Sequence of chain B:
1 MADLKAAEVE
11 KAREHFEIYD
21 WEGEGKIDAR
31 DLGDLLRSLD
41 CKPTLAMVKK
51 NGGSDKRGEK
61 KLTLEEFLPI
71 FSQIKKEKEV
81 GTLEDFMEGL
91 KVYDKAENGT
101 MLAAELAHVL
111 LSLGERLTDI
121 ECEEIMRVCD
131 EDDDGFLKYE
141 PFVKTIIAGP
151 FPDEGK

Sequence of chain A:
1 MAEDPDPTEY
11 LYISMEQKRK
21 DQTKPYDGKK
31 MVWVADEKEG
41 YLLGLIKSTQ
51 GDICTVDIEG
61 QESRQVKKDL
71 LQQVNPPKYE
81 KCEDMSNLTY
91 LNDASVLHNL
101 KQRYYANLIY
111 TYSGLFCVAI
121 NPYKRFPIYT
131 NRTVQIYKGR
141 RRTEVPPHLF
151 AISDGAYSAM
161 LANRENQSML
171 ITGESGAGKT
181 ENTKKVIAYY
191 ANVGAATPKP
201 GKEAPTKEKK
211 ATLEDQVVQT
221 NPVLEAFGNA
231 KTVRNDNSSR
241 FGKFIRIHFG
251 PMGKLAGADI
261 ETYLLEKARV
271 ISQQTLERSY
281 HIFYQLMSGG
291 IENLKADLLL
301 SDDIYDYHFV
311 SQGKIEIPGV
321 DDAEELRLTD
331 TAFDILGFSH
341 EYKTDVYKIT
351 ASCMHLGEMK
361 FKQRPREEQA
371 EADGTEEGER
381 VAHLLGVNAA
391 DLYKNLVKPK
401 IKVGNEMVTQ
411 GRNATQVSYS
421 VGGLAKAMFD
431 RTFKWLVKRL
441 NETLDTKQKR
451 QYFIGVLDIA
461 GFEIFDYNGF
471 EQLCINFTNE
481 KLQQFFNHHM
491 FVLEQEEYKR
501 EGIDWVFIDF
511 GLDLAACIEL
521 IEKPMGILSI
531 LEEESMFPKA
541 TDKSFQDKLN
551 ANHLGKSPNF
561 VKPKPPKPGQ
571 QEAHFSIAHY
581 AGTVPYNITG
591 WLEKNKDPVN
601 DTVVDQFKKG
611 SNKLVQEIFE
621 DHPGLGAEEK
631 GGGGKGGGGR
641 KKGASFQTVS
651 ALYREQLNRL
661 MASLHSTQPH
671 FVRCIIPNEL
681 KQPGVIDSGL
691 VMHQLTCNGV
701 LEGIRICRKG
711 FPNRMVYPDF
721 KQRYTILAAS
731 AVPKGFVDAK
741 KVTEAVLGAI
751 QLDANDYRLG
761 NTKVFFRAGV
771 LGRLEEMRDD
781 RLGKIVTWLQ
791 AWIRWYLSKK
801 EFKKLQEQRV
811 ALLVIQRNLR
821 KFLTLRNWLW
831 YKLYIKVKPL

Contacts between the two chains:
Residue D719 in chain A contacts residue Y93 in chain B (closest heavy-atom distance 3.4 Å).
Residue K202 in chain A contacts residue D55 in chain B (closest heavy-atom distance 3.0 Å).
Residue R164 in chain A contacts residue D134 in chain B (closest heavy-atom distance 3.2 Å).
Residue L805 in chain A interacts with residue D31 in chain B (closest heavy-atom distance 3.4 Å).
Residue R809 in chain A interacts with residue E17 in chain B (closest heavy-atom distance 3.1 Å).
Residue T206 in chain A interacts with residue D119 in chain B (closest heavy-atom distance 3.1 Å).
Residue D719 in chain A contacts residue E105 in chain B (closest heavy-atom distance 3.1 Å).
Residue Q722 in chain A is in contact with residue G89 in chain B (closest heavy-atom distance 3.4 Å).
Residue F802 in chain A contacts residue D31 in chain B (closest heavy-atom distance 3.1 Å).
Residue F802 in chain A contacts residue D34 in chain B (closest heavy-atom distance 3.2 Å).
Residue R140 in chain A contacts residue S112 in chain B (closest heavy-atom distance 3.3 Å).
Residue P718 in chain A interacts with residue D94 in chain B (closest heavy-atom distance 3.0 Å).
Residue T197 in chain A interacts with residue R127 in chain B (closest heavy-atom distance 3.4 Å).
Residue W792 in chain A contacts residue I147 in chain B (closest heavy-atom distance 3.5 Å).
Residue K734 in chain A interacts with residue K91 in chain B (closest heavy-atom distance 3.4 Å).
Residue K138 in chain A interacts with residue H108 in chain B (closest heavy-atom distance 3.1 Å).
Residue G201 in chain A contacts residue K56 in chain B (closest heavy-atom distance 3.3 Å).
Residue P251 in chain A interacts with residue D134 in chain B (closest heavy-atom distance 3.4 Å).
Residue P718 in chain A is in contact with residue Y93 in chain B (closest heavy-atom distance 3.5 Å).
Residue K799 in chain A interacts with residue P150 in chain B (closest heavy-atom distance 3.5 Å).
Residue K734 in chain A contacts residue D94 in chain B (closest heavy-atom distance 2.8 Å).
Residue R140 in chain A interacts with residue R116 in chain B (closest heavy-atom distance 3.5 Å).
Residue K734 in chain A interacts with residue V92 in chain B (closest heavy-atom distance 3.1 Å).
Residue G139 in chain A is in contact with residue S112 in chain B (closest heavy-atom distance 3.4 Å).
Residue Q790 in chain A contacts residue R116 in chain B (closest heavy-atom distance 3.4 Å).
Residue E801 in chain A is in contact with residue E124 in chain B (closest heavy-atom distance 3.4 Å).
Residue G201 in chain A contacts residue D55 in chain B (closest heavy-atom distance 3.1 Å).
Residue K721 in chain A contacts residue V92 in chain B (closest heavy-atom distance 3.4 Å).
Residue S798 in chain A interacts with residue D34 in chain B (closest heavy-atom distance 3.2 Å).
Residue F802 in chain A interacts with residue R30 in chain B (closest heavy-atom distance 3.4 Å).
Residue V716 in chain A interacts with residue E105 in chain B (closest heavy-atom distance 3.4 Å).
Residue D719 in chain A interacts with residue V109 in chain B (closest heavy-atom distance 3.0 Å).
Residue G201 in chain A interacts with residue R30 in chain B (closest heavy-atom distance 3.5 Å).
Residue R809 in chain A contacts residue W21 in chain B (closest heavy-atom distance 3.4 Å).
Residue V810 in chain A interacts with residue F151 in chain B (closest heavy-atom distance 3.3 Å).
Residue L805 in chain A interacts with residue Y19 in chain B (closest heavy-atom distance 3.3 Å).
Residue Q135 in chain A is in contact with residue L117 in chain B (closest heavy-atom distance 3.5 Å).
Residue R141 in chain A contacts residue S112 in chain B (closest heavy-atom distance 3.5 Å).
Residue D779 in chain A interacts with residue S112 in chain B (closest heavy-atom distance 2.7 Å).
Residue K804 in chain A is in contact with residue R30 in chain B (closest heavy-atom distance 3.2 Å).
Residue Q722 in chain A interacts with residue Y93 in chain B (closest heavy-atom distance 3.4 Å).
Residue E203 in chain A contacts residue D55 in chain B (closest heavy-atom distance 3.1 Å).
Residue L805 in chain A is in contact with residue I18 in chain B (closest heavy-atom distance 3.4 Å).
Residue P251 in chain A interacts with residue D132 in chain B (closest heavy-atom distance 3.4 Å).
Residue W795 in chain A interacts with residue Y19 in chain B (closest heavy-atom distance 3.3 Å).
Residue Q790 in chain A interacts with residue E121 in chain B (closest heavy-atom distance 3.3 Å).
Residue G735 in chain A interacts with residue D94 in chain B (closest heavy-atom distance 3.4 Å).
Residue Q790 in chain A is in contact with residue L113 in chain B (closest heavy-atom distance 3.2 Å).
Residue E807 in chain A interacts with residue P150 in chain B (closest heavy-atom distance 3.4 Å).
Residue R164 in chain A is in contact with residue D133 in chain B (closest heavy-atom distance 3.1 Å).
Residue R809 in chain A is in contact with residue D20 in chain B (closest heavy-atom distance 2.9 Å).
Residue Q808 in chain A is in contact with residue W21 in chain B (closest heavy-atom distance 3.2 Å).
Residue E203 in chain A contacts residue K56 in chain B (closest heavy-atom distance 3.4 Å).
Residue A196 in chain A contacts residue E123 in chain B (closest heavy-atom distance 3.2 Å).
Residue K804 in chain A contacts residue R57 in chain B (closest heavy-atom distance 3.4 Å).
Residue L812 in chain A contacts residue W21 in chain B (closest heavy-atom distance 3.1 Å).
Residue A791 in chain A is in contact with residue R37 in chain B (closest heavy-atom distance 3.5 Å).
Residue R794 in chain A contacts residue E121 in chain B (closest heavy-atom distance 2.8 Å).
Residue K138 in chain A contacts residue D119 in chain B (closest heavy-atom distance 3.4 Å).
Residue Q790 in chain A is in contact with residue L110 in chain B (closest heavy-atom distance 3.4 Å).

The following describes two proteins that form a bound complex.